Residue-level contacts at the interface:
Residue Q55 in the second protein contacts residue N133 in the first protein (closest heavy-atom distance 3.1 Å).
Residue R241 in the second protein is in contact with residue D121 in the first protein (closest heavy-atom distance 3.3 Å).
Residue N248 in the second protein interacts with residue T130 in the first protein (closest heavy-atom distance 4.0 Å).
Residue H244 in the second protein interacts with residue A85 in the first protein (closest heavy-atom distance 4.0 Å).
Residue N247 in the second protein interacts with residue E82 in the first protein (closest heavy-atom distance 2.9 Å).
Residue K270 in the second protein interacts with residue E60 in the first protein (closest heavy-atom distance 2.8 Å).
Residue K234 in the second protein interacts with residue D114 in the first protein (closest heavy-atom distance 3.6 Å).
Residue N11 in the second protein interacts with residue N37 in the first protein (closest heavy-atom distance 4.0 Å).
Residue A259 in the second protein is in contact with residue D68 in the first protein (closest heavy-atom distance 3.4 Å).
Residue A259 in the second protein interacts with residue S71 in the first protein (closest heavy-atom distance 3.8 Å).
Residue Q295 in the second protein interacts with residue N279 in the first protein (closest heavy-atom distance 3.5 Å).
Residue R241 in the second protein interacts with residue E122 in the first protein (closest heavy-atom distance 2.9 Å).
Residue L302 in the second protein contacts residue Q286 in the first protein (closest heavy-atom distance 3.7 Å).
Residue S230 in the second protein is in contact with residue D114 in the first protein (closest heavy-atom distance 3.9 Å).
Residue A292 in the second protein contacts residue M27 in the first protein (closest heavy-atom distance 3.8 Å).
Residue N255 in the second protein interacts with residue Q74 in the first protein (closest heavy-atom distance 2.6 Å).
Residue N19 in the second protein interacts with residue S31 in the first protein (closest heavy-atom distance 3.6 Å).
Residue Y226 in the second protein is in contact with residue S111 in the first protein (closest heavy-atom distance 3.6 Å).
Residue Q166 in the second protein is in contact with residue R129 in the first protein (closest heavy-atom distance 4.0 Å).
Residue I159 in the second protein interacts with residue R129 in the first protein (closest heavy-atom distance 3.2 Å).
Residue N248 in the second protein contacts residue A79 in the first protein (closest heavy-atom distance 4.0 Å).
Residue N162 in the second protein interacts with residue G134 in the first protein (closest heavy-atom distance 4.1 Å).
Residue Y226 in the second protein is in contact with residue Q110 in the first protein (closest heavy-atom distance 3.5 Å).
Residue H244 in the second protein is in contact with residue I86 in the first protein (closest heavy-atom distance 3.7 Å).
Residue R15 in the second protein is in contact with residue S31 in the first protein (closest heavy-atom distance 3.4 Å).
Residue M288 in the second protein is in contact with residue M27 in the first protein (closest heavy-atom distance 3.8 Å).
Residue L302 in the second protein contacts residue L289 in the first protein (closest heavy-atom distance 3.4 Å).
Residue L256 in the second protein contacts residue F132 in the first protein (closest heavy-atom distance 4.1 Å).
Residue Q291 in the second protein contacts residue F275 in the first protein (closest heavy-atom distance 3.8 Å).
Residue S285 in the second protein contacts residue S31 in the first protein (closest heavy-atom distance 3.2 Å).
Residue A237 in the second protein interacts with residue A118 in the first protein (closest heavy-atom distance 4.0 Å).
Residue V299 in the second protein interacts with residue Q286 in the first protein (closest heavy-atom distance 3.6 Å).
Residue R15 in the second protein interacts with residue N37 in the first protein (closest heavy-atom distance 2.3 Å).
Residue N162 in the second protein is in contact with residue E131 in the first protein (closest heavy-atom distance 2.7 Å).
Residue M288 in the second protein interacts with residue F275 in the first protein (closest heavy-atom distance 3.7 Å).
Residue S252 in the second protein contacts residue T75 in the first protein (closest heavy-atom distance 4.0 Å).
Residue N11 in the second protein contacts residue E28 in the first protein (closest heavy-atom distance 3.1 Å).
Residue I167 in the second protein is in contact with residue R129 in the first protein (closest heavy-atom distance 3.8 Å).
Residue Y226 in the second protein contacts residue D108 in the first protein (closest heavy-atom distance 3.3 Å).
Residue K51 in the second protein contacts residue N133 in the first protein (closest heavy-atom distance 3.3 Å).
Residue Q295 in the second protein interacts with residue M27 in the first protein (closest heavy-atom distance 3.9 Å).
Residue S252 in the second protein contacts residue E131 in the first protein (closest heavy-atom distance 3.9 Å).
Residue M288 in the second protein is in contact with residue L30 in the first protein (closest heavy-atom distance 3.6 Å).
Residue H244 in the second protein contacts residue E82 in the first protein (closest heavy-atom distance 3.0 Å).
Residue Q295 in the second protein contacts residue N20 in the first protein (closest heavy-atom distance 3.9 Å).
Residue N298 in the second protein interacts with residue Q286 in the first protein (closest heavy-atom distance 2.8 Å).
Residue I48 in the second protein contacts residue N133 in the first protein (closest heavy-atom distance 4.1 Å).
Residue Y226 in the second protein is in contact with residue T107 in the first protein (closest heavy-atom distance 2.1 Å).
Residue N255 in the second protein contacts residue S71 in the first protein (closest heavy-atom distance 3.9 Å).
Residue N298 in the second protein interacts with residue Q283 in the first protein (closest heavy-atom distance 3.0 Å).
Residue Q165 in the second protein interacts with residue E131 in the first protein (closest heavy-atom distance 3.0 Å).
Residue N255 in the second protein interacts with residue T75 in the first protein (closest heavy-atom distance 3.5 Å).
Residue R241 in the second protein interacts with residue A118 in the first protein (closest heavy-atom distance 3.2 Å).
Residue Q165 in the second protein is in contact with residue R129 in the first protein (closest heavy-atom distance 3.3 Å).
Residue R15 in the second protein interacts with residue S32 in the first protein (closest heavy-atom distance 3.5 Å).
Residue T245 in the second protein is in contact with residue E122 in the first protein (closest heavy-atom distance 3.6 Å).
Residue R241 in the second protein is in contact with residue R129 in the first protein (closest heavy-atom distance 3.6 Å).
Residue Q55 in the second protein interacts with residue G134 in the first protein (closest heavy-atom distance 3.1 Å).
Residue R262 in the second protein contacts residue Q67 in the first protein (closest heavy-atom distance 2.9 Å).
Residue A8 in the second protein interacts with residue Q24 in the first protein (closest heavy-atom distance 3.0 Å).

Sequence of the first protein:
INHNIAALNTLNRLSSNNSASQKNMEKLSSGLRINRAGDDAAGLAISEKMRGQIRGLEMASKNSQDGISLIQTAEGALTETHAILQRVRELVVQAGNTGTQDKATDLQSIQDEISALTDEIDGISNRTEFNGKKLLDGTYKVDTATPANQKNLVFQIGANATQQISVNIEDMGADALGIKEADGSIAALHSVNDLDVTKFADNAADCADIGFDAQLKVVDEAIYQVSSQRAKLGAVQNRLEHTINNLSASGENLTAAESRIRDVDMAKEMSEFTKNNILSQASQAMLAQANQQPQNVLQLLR

These two protein chains interact to form a complex.

Sequence of the second protein:
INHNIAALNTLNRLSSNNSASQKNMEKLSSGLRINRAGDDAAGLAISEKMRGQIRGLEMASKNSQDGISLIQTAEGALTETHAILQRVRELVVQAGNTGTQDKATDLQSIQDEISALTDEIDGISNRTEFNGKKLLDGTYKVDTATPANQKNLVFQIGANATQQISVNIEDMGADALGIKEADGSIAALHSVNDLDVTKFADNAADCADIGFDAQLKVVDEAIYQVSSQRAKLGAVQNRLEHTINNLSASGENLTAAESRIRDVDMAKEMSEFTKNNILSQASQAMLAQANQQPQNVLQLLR